Sequence of protein 2:
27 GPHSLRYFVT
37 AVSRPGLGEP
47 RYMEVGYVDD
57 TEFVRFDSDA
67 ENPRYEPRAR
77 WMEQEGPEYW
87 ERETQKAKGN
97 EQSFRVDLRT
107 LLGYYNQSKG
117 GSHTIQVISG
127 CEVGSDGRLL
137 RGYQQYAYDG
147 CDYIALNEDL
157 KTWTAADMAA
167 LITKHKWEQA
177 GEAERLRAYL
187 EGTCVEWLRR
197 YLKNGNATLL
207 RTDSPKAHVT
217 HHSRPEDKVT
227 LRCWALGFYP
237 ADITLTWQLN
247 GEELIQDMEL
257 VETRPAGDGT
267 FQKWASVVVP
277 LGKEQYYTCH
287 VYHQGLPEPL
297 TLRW

Sequence of protein 1:
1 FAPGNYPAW

The following describes two proteins that form a bound complex.

Contacts between the two chains:
Residue K92 in protein 2 is in contact with residue G4 in protein 1 (closest heavy-atom distance 3.5 Å).
Residue W173 in protein 2 contacts residue W9 in protein 1 (closest heavy-atom distance 3.8 Å).
Residue Y48 in protein 2 contacts residue Y6 in protein 1 (closest heavy-atom distance 4.4 Å).
Residue V123 in protein 2 is in contact with residue Y6 in protein 1 (closest heavy-atom distance 4.0 Å).
Residue K92 in protein 2 interacts with residue F1 in protein 1 (closest heavy-atom distance 3.2 Å).
Residue Y185 in protein 2 is in contact with residue A2 in protein 1 (closest heavy-atom distance 3.7 Å).
Residue Y149 in protein 2 is in contact with residue W9 in protein 1 (closest heavy-atom distance 3.2 Å).
Residue F100 in protein 2 contacts residue Y6 in protein 1 (closest heavy-atom distance 3.6 Å).
Residue Y33 in protein 2 interacts with residue Y6 in protein 1 (closest heavy-atom distance 4.6 Å).
Residue Y33 in protein 2 contacts residue P3 in protein 1 (closest heavy-atom distance 3.9 Å).
Residue W173 in protein 2 contacts residue P7 in protein 1 (closest heavy-atom distance 3.5 Å).
Residue E89 in protein 2 contacts residue A2 in protein 1 (closest heavy-atom distance 2.9 Å).
Residue T106 in protein 2 is in contact with residue W9 in protein 1 (closest heavy-atom distance 4.1 Å).
Residue D103 in protein 2 is in contact with residue W9 in protein 1 (closest heavy-atom distance 3.0 Å).
Residue I168 in protein 2 contacts residue W9 in protein 1 (closest heavy-atom distance 4.9 Å).
Residue E89 in protein 2 contacts residue F1 in protein 1 (closest heavy-atom distance 3.5 Å).
Residue Y85 in protein 2 is in contact with residue F1 in protein 1 (closest heavy-atom distance 4.0 Å).
Residue Y142 in protein 2 interacts with residue W9 in protein 1 (closest heavy-atom distance 3.5 Å).
Residue V35 in protein 2 interacts with residue Y6 in protein 1 (closest heavy-atom distance 3.4 Å).
Residue K92 in protein 2 contacts residue A2 in protein 1 (closest heavy-atom distance 2.7 Å).
Residue Y197 in protein 2 is in contact with residue F1 in protein 1 (closest heavy-atom distance 2.6 Å).
Residue Y33 in protein 2 contacts residue F1 in protein 1 (closest heavy-atom distance 2.7 Å).
Residue Y185 in protein 2 is in contact with residue P3 in protein 1 (closest heavy-atom distance 3.2 Å).
Residue N96 in protein 2 contacts residue Y6 in protein 1 (closest heavy-atom distance 3.4 Å).
Residue D103 in protein 2 contacts residue P7 in protein 1 (closest heavy-atom distance 4.5 Å).
Residue T189 in protein 2 is in contact with residue F1 in protein 1 (closest heavy-atom distance 3.3 Å).
Residue K172 in protein 2 interacts with residue A8 in protein 1 (closest heavy-atom distance 4.4 Å).
Residue E178 in protein 2 interacts with residue N5 in protein 1 (closest heavy-atom distance 3.8 Å).
Residue Y33 in protein 2 is in contact with residue A2 in protein 1 (closest heavy-atom distance 3.4 Å).
Residue W173 in protein 2 contacts residue A8 in protein 1 (closest heavy-atom distance 3.0 Å).
Residue N96 in protein 2 interacts with residue P3 in protein 1 (closest heavy-atom distance 3.2 Å).
Residue K92 in protein 2 is in contact with residue P3 in protein 1 (closest heavy-atom distance 4.1 Å).
Residue F100 in protein 2 interacts with residue W9 in protein 1 (closest heavy-atom distance 4.3 Å).
Residue S125 in protein 2 contacts residue Y6 in protein 1 (closest heavy-atom distance 3.9 Å).
Residue N96 in protein 2 contacts residue G4 in protein 1 (closest heavy-atom distance 3.5 Å).
Residue L31 in protein 2 contacts residue F1 in protein 1 (closest heavy-atom distance 4.2 Å).
Residue Y142 in protein 2 contacts residue Y6 in protein 1 (closest heavy-atom distance 3.6 Å).
Residue R181 in protein 2 contacts residue N5 in protein 1 (closest heavy-atom distance 4.7 Å).
Residue W193 in protein 2 interacts with residue F1 in protein 1 (closest heavy-atom distance 3.4 Å).
Residue N96 in protein 2 interacts with residue N5 in protein 1 (closest heavy-atom distance 3.9 Å).
Residue E50 in protein 2 interacts with residue Y6 in protein 1 (closest heavy-atom distance 4.5 Å).
Residue T169 in protein 2 contacts residue A8 in protein 1 (closest heavy-atom distance 4.8 Å).
Residue D103 in protein 2 is in contact with residue A8 in protein 1 (closest heavy-atom distance 3.4 Å).
Residue Y71 in protein 2 is in contact with residue A2 in protein 1 (closest heavy-atom distance 3.7 Å).
Residue T169 in protein 2 is in contact with residue W9 in protein 1 (closest heavy-atom distance 2.8 Å).
Residue F59 in protein 2 interacts with residue F1 in protein 1 (closest heavy-atom distance 4.8 Å).
Residue Y185 in protein 2 is in contact with residue F1 in protein 1 (closest heavy-atom distance 2.7 Å).
Residue I121 in protein 2 contacts residue W9 in protein 1 (closest heavy-atom distance 3.5 Å).
Residue Y110 in protein 2 interacts with residue W9 in protein 1 (closest heavy-atom distance 2.6 Å).
Residue S99 in protein 2 interacts with residue Y6 in protein 1 (closest heavy-atom distance 3.7 Å).
Residue S125 in protein 2 interacts with residue P3 in protein 1 (closest heavy-atom distance 4.0 Å).
Residue E178 in protein 2 is in contact with residue P7 in protein 1 (closest heavy-atom distance 3.5 Å).
Residue A143 in protein 2 interacts with residue W9 in protein 1 (closest heavy-atom distance 3.9 Å).
Residue Q140 in protein 2 interacts with residue Y6 in protein 1 (closest heavy-atom distance 3.9 Å).
Residue E50 in protein 2 contacts residue A2 in protein 1 (closest heavy-atom distance 4.0 Å).
Residue L107 in protein 2 is in contact with residue W9 in protein 1 (closest heavy-atom distance 3.6 Å).
Residue K172 in protein 2 is in contact with residue W9 in protein 1 (closest heavy-atom distance 2.9 Å).
Residue Y144 in protein 2 contacts residue W9 in protein 1 (closest heavy-atom distance 4.2 Å).
Residue R88 in protein 2 is in contact with residue F1 in protein 1 (closest heavy-atom distance 3.8 Å).
Residue Y142 in protein 2 is in contact with residue P7 in protein 1 (closest heavy-atom distance 4.2 Å).